Sequence of protein 1:
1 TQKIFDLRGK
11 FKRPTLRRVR

Sequence of protein 2:
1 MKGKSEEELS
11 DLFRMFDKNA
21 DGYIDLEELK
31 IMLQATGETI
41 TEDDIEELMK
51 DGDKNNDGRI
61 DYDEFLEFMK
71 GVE

Interface contacts:
Residue E8 in protein 2 interacts with residue F11 in protein 1 (closest heavy-atom distance 4.9 Å).
Residue E8 in protein 2 is in contact with residue R13 in protein 1 (closest heavy-atom distance 3.5 Å).
Residue I40 in protein 2 contacts residue F5 in protein 1 (closest heavy-atom distance 3.5 Å).
Residue E8 in protein 2 is in contact with residue P14 in protein 1 (closest heavy-atom distance 3.6 Å).
Residue F68 in protein 2 contacts residue L7 in protein 1 (closest heavy-atom distance 3.5 Å).
Residue V72 in protein 2 interacts with residue F11 in protein 1 (closest heavy-atom distance 3.8 Å).
Residue L12 in protein 2 is in contact with residue F11 in protein 1 (closest heavy-atom distance 3.2 Å).
Residue M32 in protein 2 is in contact with residue F5 in protein 1 (closest heavy-atom distance 3.8 Å).
Residue M69 in protein 2 contacts residue F11 in protein 1 (closest heavy-atom distance 3.1 Å).
Residue A35 in protein 2 is in contact with residue D6 in protein 1 (closest heavy-atom distance 4.0 Å).
Residue E8 in protein 2 interacts with residue K12 in protein 1 (closest heavy-atom distance 2.9 Å).
Residue T36 in protein 2 interacts with residue F5 in protein 1 (closest heavy-atom distance 3.5 Å).
Residue V72 in protein 2 contacts residue K12 in protein 1 (closest heavy-atom distance 3.8 Å).
Residue M69 in protein 2 contacts residue K12 in protein 1 (closest heavy-atom distance 4.9 Å).
Residue D44 in protein 2 is in contact with residue F5 in protein 1 (closest heavy-atom distance 4.7 Å).
Residue V72 in protein 2 interacts with residue L7 in protein 1 (closest heavy-atom distance 4.1 Å).
Residue V72 in protein 2 is in contact with residue R8 in protein 1 (closest heavy-atom distance 3.0 Å).
Residue V72 in protein 2 interacts with residue G9 in protein 1 (closest heavy-atom distance 5.0 Å).
Residue G71 in protein 2 interacts with residue R8 in protein 1 (closest heavy-atom distance 4.0 Å).
Residue E73 in protein 2 contacts residue R8 in protein 1 (closest heavy-atom distance 4.9 Å).
Residue M32 in protein 2 is in contact with residue L7 in protein 1 (closest heavy-atom distance 3.4 Å).
Residue L48 in protein 2 interacts with residue F5 in protein 1 (closest heavy-atom distance 4.6 Å).
Residue L48 in protein 2 contacts residue L7 in protein 1 (closest heavy-atom distance 4.3 Å).
Residue L33 in protein 2 interacts with residue F5 in protein 1 (closest heavy-atom distance 3.6 Å).

The following describes two proteins that form a bound complex.